Interface contacts:
Residue C94 in chain B is in contact with residue Y71 in chain A (closest heavy-atom distance 3.6 Å).
Residue R95 in chain B interacts with residue Y71 in chain A (closest heavy-atom distance 4.2 Å).
Residue P53 in chain B is in contact with residue I74 in chain A (closest heavy-atom distance 3.6 Å).
Residue T13 in chain B is in contact with residue L76 in chain A (closest heavy-atom distance 4.6 Å).
Residue W8 in chain B is in contact with residue E13 in chain A (closest heavy-atom distance 3.9 Å).
Residue D54 in chain B is in contact with residue R96 in chain A (closest heavy-atom distance 2.7 Å).
Residue Y12 in chain B interacts with residue L76 in chain A (closest heavy-atom distance 4.4 Å).
Residue L57 in chain B is in contact with residue I74 in chain A (closest heavy-atom distance 4.4 Å).
Residue T16 in chain B interacts with residue F44 in chain A (closest heavy-atom distance 3.7 Å).
Residue P53 in chain B is in contact with residue G75 in chain A (closest heavy-atom distance 4.7 Å).
Residue G56 in chain B is in contact with residue R96 in chain A (closest heavy-atom distance 4.7 Å).
Residue Y12 in chain B contacts residue F44 in chain A (closest heavy-atom distance 4.9 Å).
Residue W8 in chain B is in contact with residue P15 in chain A (closest heavy-atom distance 3.5 Å).
Residue L57 in chain B interacts with residue Y71 in chain A (closest heavy-atom distance 3.8 Å).
Residue Y12 in chain B is in contact with residue G75 in chain A (closest heavy-atom distance 4.5 Å).
Residue L57 in chain B contacts residue R96 in chain A (closest heavy-atom distance 4.2 Å).
Residue E93 in chain B interacts with residue K72 in chain A (closest heavy-atom distance 4.6 Å).
Residue Y12 in chain B interacts with residue L93 in chain A (closest heavy-atom distance 4.6 Å).
Residue W8 in chain B interacts with residue L76 in chain A (closest heavy-atom distance 4.7 Å).
Residue W8 in chain B is in contact with residue L93 in chain A (closest heavy-atom distance 3.9 Å).
Residue P96 in chain B contacts residue Y71 in chain A (closest heavy-atom distance 3.6 Å).
Residue D54 in chain B contacts residue I74 in chain A (closest heavy-atom distance 4.6 Å).
Residue T13 in chain B contacts residue F44 in chain A (closest heavy-atom distance 3.2 Å).

Sequence of chain A:
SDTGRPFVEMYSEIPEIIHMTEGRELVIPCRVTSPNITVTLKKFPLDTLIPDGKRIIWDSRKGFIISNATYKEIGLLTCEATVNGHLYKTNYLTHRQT

These two protein chains interact to form a complex.

Sequence of chain B:
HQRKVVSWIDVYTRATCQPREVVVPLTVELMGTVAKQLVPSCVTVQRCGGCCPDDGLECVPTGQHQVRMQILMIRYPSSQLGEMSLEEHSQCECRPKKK